Sequence of protein 1:
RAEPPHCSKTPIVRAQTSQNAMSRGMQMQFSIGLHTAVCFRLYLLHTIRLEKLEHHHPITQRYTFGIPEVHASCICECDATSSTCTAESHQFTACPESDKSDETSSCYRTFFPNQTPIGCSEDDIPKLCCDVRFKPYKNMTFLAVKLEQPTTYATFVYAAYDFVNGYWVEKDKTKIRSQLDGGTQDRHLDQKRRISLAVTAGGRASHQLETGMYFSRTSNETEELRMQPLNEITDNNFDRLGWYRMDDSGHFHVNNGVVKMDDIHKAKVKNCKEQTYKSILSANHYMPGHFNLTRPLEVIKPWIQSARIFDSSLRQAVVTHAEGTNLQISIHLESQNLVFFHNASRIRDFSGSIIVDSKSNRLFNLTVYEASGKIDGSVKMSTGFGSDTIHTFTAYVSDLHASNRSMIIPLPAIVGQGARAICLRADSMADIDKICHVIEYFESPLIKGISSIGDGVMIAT

Sequence of protein 2:
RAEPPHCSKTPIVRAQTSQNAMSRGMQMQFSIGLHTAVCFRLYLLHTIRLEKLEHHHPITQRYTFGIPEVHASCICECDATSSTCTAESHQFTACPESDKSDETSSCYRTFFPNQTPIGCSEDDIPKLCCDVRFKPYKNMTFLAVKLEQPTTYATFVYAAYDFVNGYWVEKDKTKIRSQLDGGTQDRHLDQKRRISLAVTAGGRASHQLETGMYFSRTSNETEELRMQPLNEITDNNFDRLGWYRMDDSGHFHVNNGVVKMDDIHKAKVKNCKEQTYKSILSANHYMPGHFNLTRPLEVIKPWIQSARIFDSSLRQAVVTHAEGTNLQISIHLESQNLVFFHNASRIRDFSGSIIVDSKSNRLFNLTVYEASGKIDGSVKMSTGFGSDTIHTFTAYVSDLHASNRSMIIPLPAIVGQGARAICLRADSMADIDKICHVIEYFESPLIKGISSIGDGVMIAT

These two protein chains interact to form a complex.

Interface contacts:
Residue K307 in protein 2 is in contact with residue A124 in protein 1 (closest heavy-atom distance 3.5 Å).
Residue K305 in protein 2 contacts residue V298 in protein 1 (closest heavy-atom distance 3.3 Å).
Residue T435 in protein 2 interacts with residue R224 in protein 1 (closest heavy-atom distance 2.8 Å).
Residue T437 in protein 2 interacts with residue D223 in protein 1 (closest heavy-atom distance 2.9 Å).
Residue K305 in protein 2 contacts residue D302 in protein 1 (closest heavy-atom distance 3.3 Å).
Residue K417 in protein 2 contacts residue D223 in protein 1 (closest heavy-atom distance 3.0 Å).
Residue T364 in protein 2 contacts residue D218 in protein 1 (closest heavy-atom distance 3.5 Å).
Residue R405 in protein 2 contacts residue Q355 in protein 1 (closest heavy-atom distance 2.7 Å).
Residue H385 in protein 2 contacts residue Q32 in protein 1 (closest heavy-atom distance 3.2 Å).
Residue G363 in protein 2 is in contact with residue D218 in protein 1 (closest heavy-atom distance 3.2 Å).
Residue I25 in protein 2 contacts residue A28 in protein 1 (closest heavy-atom distance 3.4 Å).
Residue I433 in protein 2 contacts residue R214 in protein 1 (closest heavy-atom distance 2.9 Å).
Residue F384 in protein 2 contacts residue Q32 in protein 1 (closest heavy-atom distance 3.0 Å).
Residue E159 in protein 2 interacts with residue T118 in protein 1 (closest heavy-atom distance 3.1 Å).
Residue K307 in protein 2 contacts residue Q128 in protein 1 (closest heavy-atom distance 2.9 Å).
Residue P453 in protein 2 contacts residue Y190 in protein 1 (closest heavy-atom distance 3.1 Å).
Residue L489 in protein 2 is in contact with residue R354 in protein 1 (closest heavy-atom distance 3.3 Å).
Residue N365 in protein 2 is in contact with residue T221 in protein 1 (closest heavy-atom distance 3.0 Å).
Residue T435 in protein 2 contacts residue R214 in protein 1 (closest heavy-atom distance 2.9 Å).
Residue G363 in protein 2 is in contact with residue G219 in protein 1 (closest heavy-atom distance 3.3 Å).
Residue T23 in protein 2 is in contact with residue S31 in protein 1 (closest heavy-atom distance 3.0 Å).
Residue F436 in protein 2 interacts with residue Q222 in protein 1 (closest heavy-atom distance 3.2 Å).
Residue R241 in protein 2 is in contact with residue G240 in protein 1 (closest heavy-atom distance 3.2 Å).
Residue T153 in protein 2 contacts residue E125 in protein 1 (closest heavy-atom distance 2.8 Å).
Residue Y439 in protein 2 interacts with residue T221 in protein 1 (closest heavy-atom distance 2.9 Å).
Residue H385 in protein 2 interacts with residue S31 in protein 1 (closest heavy-atom distance 2.8 Å).
Residue W342 in protein 2 is in contact with residue Q186 in protein 1 (closest heavy-atom distance 3.3 Å).
Residue I162 in protein 2 is in contact with residue A117 in protein 1 (closest heavy-atom distance 3.4 Å).
Residue S403 in protein 2 is in contact with residue Q355 in protein 1 (closest heavy-atom distance 3.0 Å).
Residue E486 in protein 2 is in contact with residue R354 in protein 1 (closest heavy-atom distance 3.2 Å).
Residue Q245 in protein 2 contacts residue Q186 in protein 1 (closest heavy-atom distance 2.7 Å).
Residue D419 in protein 2 is in contact with residue D223 in protein 1 (closest heavy-atom distance 3.1 Å).
Residue P24 in protein 2 is in contact with residue Q43 in protein 1 (closest heavy-atom distance 3.5 Å).
Residue S403 in protein 2 interacts with residue R354 in protein 1 (closest heavy-atom distance 2.8 Å).
Residue D160 in protein 2 interacts with residue T118 in protein 1 (closest heavy-atom distance 3.3 Å).
Residue T437 in protein 2 is in contact with residue Q222 in protein 1 (closest heavy-atom distance 2.9 Å).
Residue D400 in protein 2 interacts with residue R354 in protein 1 (closest heavy-atom distance 2.7 Å).
Residue L489 in protein 2 interacts with residue T97 in protein 1 (closest heavy-atom distance 3.3 Å).
Residue S403 in protein 2 interacts with residue I96 in protein 1 (closest heavy-atom distance 2.8 Å).
Residue T153 in protein 2 contacts residue A124 in protein 1 (closest heavy-atom distance 3.2 Å).
Residue S487 in protein 2 interacts with residue R354 in protein 1 (closest heavy-atom distance 2.7 Å).
Residue V26 in protein 2 is in contact with residue Q45 in protein 1 (closest heavy-atom distance 3.5 Å).
Residue N151 in protein 2 contacts residue P150 in protein 1 (closest heavy-atom distance 3.2 Å).
Residue E247 in protein 2 is in contact with residue T248 in protein 1 (closest heavy-atom distance 2.8 Å).
Residue R241 in protein 2 is in contact with residue R241 in protein 1 (closest heavy-atom distance 3.0 Å).
Residue N151 in protein 2 is in contact with residue N151 in protein 1 (closest heavy-atom distance 2.8 Å).
Residue H385 in protein 2 contacts residue N33 in protein 1 (closest heavy-atom distance 3.0 Å).
Residue F383 in protein 2 is in contact with residue S31 in protein 1 (closest heavy-atom distance 3.3 Å).
Residue R279 in protein 2 interacts with residue D274 in protein 1 (closest heavy-atom distance 2.8 Å).
Residue F383 in protein 2 is in contact with residue Q32 in protein 1 (closest heavy-atom distance 2.8 Å).
Residue N365 in protein 2 is in contact with residue G220 in protein 1 (closest heavy-atom distance 3.2 Å).
Residue P455 in protein 2 interacts with residue Y190 in protein 1 (closest heavy-atom distance 3.3 Å).
Residue S243 in protein 2 contacts residue D218 in protein 1 (closest heavy-atom distance 2.8 Å).
Residue K402 in protein 2 is in contact with residue T97 in protein 1 (closest heavy-atom distance 3.3 Å).
Residue K305 in protein 2 interacts with residue D301 in protein 1 (closest heavy-atom distance 3.4 Å).
Residue A456 in protein 2 interacts with residue H93 in protein 1 (closest heavy-atom distance 3.2 Å).
Residue A456 in protein 2 interacts with residue F349 in protein 1 (closest heavy-atom distance 3.2 Å).
Residue L454 in protein 2 is in contact with residue Y190 in protein 1 (closest heavy-atom distance 2.9 Å).
Residue E362 in protein 2 interacts with residue Q216 in protein 1 (closest heavy-atom distance 3.2 Å).
Residue I25 in protein 2 is in contact with residue Q29 in protein 1 (closest heavy-atom distance 2.8 Å).